Sequence of chain B:
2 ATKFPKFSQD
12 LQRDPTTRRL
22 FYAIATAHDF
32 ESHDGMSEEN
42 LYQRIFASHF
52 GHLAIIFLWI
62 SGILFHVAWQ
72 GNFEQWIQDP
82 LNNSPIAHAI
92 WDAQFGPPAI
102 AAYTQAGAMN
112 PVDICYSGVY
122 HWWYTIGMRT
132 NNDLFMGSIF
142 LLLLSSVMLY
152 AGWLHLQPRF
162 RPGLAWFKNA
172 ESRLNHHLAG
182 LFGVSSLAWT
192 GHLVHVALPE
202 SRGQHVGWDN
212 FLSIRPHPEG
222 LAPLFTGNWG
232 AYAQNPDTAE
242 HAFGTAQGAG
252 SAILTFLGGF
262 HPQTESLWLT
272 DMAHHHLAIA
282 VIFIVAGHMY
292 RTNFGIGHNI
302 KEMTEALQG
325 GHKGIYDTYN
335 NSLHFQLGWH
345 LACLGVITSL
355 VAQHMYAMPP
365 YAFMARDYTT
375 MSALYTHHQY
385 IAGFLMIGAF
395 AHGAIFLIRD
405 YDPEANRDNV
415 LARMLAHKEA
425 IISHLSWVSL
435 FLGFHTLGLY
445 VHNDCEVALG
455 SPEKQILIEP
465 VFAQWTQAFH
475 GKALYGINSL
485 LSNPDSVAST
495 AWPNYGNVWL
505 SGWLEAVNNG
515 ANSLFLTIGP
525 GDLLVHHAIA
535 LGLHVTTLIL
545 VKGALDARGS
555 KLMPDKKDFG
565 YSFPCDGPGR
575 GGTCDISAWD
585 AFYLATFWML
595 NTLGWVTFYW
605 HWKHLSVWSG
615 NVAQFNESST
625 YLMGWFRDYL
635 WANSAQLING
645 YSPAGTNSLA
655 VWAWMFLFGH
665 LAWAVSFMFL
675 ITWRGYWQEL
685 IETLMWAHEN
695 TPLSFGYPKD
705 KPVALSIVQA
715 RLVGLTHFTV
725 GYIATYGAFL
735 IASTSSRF

These two protein chains interact to form a complex.

Contacts between the two chains:
Residue P98 in chain B contacts residue T5 in chain A (closest heavy-atom distance 4.0 Å).
Residue D704 in chain B is in contact with residue E41 in chain A (closest heavy-atom distance 2.9 Å).
Residue K4 in chain B contacts residue R42 in chain A (closest heavy-atom distance 3.0 Å).
Residue L21 in chain B interacts with residue E41 in chain A (closest heavy-atom distance 4.3 Å).
Residue A94 in chain B contacts residue L7 in chain A (closest heavy-atom distance 3.6 Å).
Residue N111 in chain B is in contact with residue G9 in chain A (closest heavy-atom distance 4.0 Å).
Residue N111 in chain B is in contact with residue A10 in chain A (closest heavy-atom distance 3.1 Å).
Residue D93 in chain B is in contact with residue L7 in chain A (closest heavy-atom distance 3.5 Å).
Residue I101 in chain B is in contact with residue Q6 in chain A (closest heavy-atom distance 3.7 Å).
Residue T3 in chain B contacts residue R42 in chain A (closest heavy-atom distance 3.5 Å).
Residue W92 in chain B contacts residue Y11 in chain A (closest heavy-atom distance 3.9 Å).
Residue T105 in chain B is in contact with residue M4 in chain A (closest heavy-atom distance 3.9 Å).
Residue I101 in chain B is in contact with residue D3 in chain A (closest heavy-atom distance 3.6 Å).
Residue P112 in chain B is in contact with residue T8 in chain A (closest heavy-atom distance 4.4 Å).
Residue K703 in chain B is in contact with residue E41 in chain A (closest heavy-atom distance 2.9 Å).
Residue W70 in chain B contacts residue Y11 in chain A (closest heavy-atom distance 3.3 Å).
Residue W92 in chain B contacts residue T8 in chain A (closest heavy-atom distance 3.9 Å).
Residue F5 in chain B is in contact with residue R42 in chain A (closest heavy-atom distance 4.6 Å).
Residue W92 in chain B is in contact with residue I21 in chain A (closest heavy-atom distance 3.7 Å).
Residue P112 in chain B contacts residue L7 in chain A (closest heavy-atom distance 4.3 Å).
Residue Q71 in chain B is in contact with residue P17 in chain A (closest heavy-atom distance 4.4 Å).
Residue I101 in chain B is in contact with residue M4 in chain A (closest heavy-atom distance 3.8 Å).
Residue R20 in chain B contacts residue E41 in chain A (closest heavy-atom distance 3.4 Å).
Residue W70 in chain B contacts residue L16 in chain A (closest heavy-atom distance 4.3 Å).
Residue F5 in chain B is in contact with residue I40 in chain A (closest heavy-atom distance 3.6 Å).
Residue K703 in chain B interacts with residue E43 in chain A (closest heavy-atom distance 3.7 Å).
Residue M110 in chain B interacts with residue T8 in chain A (closest heavy-atom distance 3.7 Å).
Residue N111 in chain B contacts residue T8 in chain A (closest heavy-atom distance 3.4 Å).
Residue W70 in chain B is in contact with residue A12 in chain A (closest heavy-atom distance 2.4 Å).
Residue W92 in chain B interacts with residue L7 in chain A (closest heavy-atom distance 3.6 Å).
Residue W92 in chain B interacts with residue W18 in chain A (closest heavy-atom distance 3.6 Å).
Residue L21 in chain B contacts residue I40 in chain A (closest heavy-atom distance 3.7 Å).
Residue F5 in chain B contacts residue W39 in chain A (closest heavy-atom distance 3.6 Å).
Residue A90 in chain B is in contact with residue Y11 in chain A (closest heavy-atom distance 3.6 Å).
Residue Q71 in chain B contacts residue Y11 in chain A (closest heavy-atom distance 3.7 Å).
Residue W92 in chain B interacts with residue P14 in chain A (closest heavy-atom distance 4.2 Å).
Residue M110 in chain B contacts residue D3 in chain A (closest heavy-atom distance 3.1 Å).
Residue A2 in chain B interacts with residue E43 in chain A (closest heavy-atom distance 3.3 Å).
Residue W92 in chain B is in contact with residue P17 in chain A (closest heavy-atom distance 3.3 Å).
Residue K4 in chain B contacts residue E43 in chain A (closest heavy-atom distance 4.0 Å).
Residue W70 in chain B is in contact with residue P17 in chain A (closest heavy-atom distance 4.3 Å).
Residue I91 in chain B interacts with residue L7 in chain A (closest heavy-atom distance 3.7 Å).
Residue T3 in chain B is in contact with residue I40 in chain A (closest heavy-atom distance 4.4 Å).
Residue K703 in chain B interacts with residue R42 in chain A (closest heavy-atom distance 5.0 Å).
Residue T105 in chain B interacts with residue D3 in chain A (closest heavy-atom distance 4.5 Å).
Residue I101 in chain B contacts residue L7 in chain A (closest heavy-atom distance 4.1 Å).
Residue A2 in chain B interacts with residue R42 in chain A (closest heavy-atom distance 4.8 Å).
Residue M110 in chain B interacts with residue A10 in chain A (closest heavy-atom distance 3.7 Å).
Residue N111 in chain B is in contact with residue Y11 in chain A (closest heavy-atom distance 3.6 Å).
Residue T3 in chain B is in contact with residue E41 in chain A (closest heavy-atom distance 4.4 Å).
Residue W92 in chain B is in contact with residue G9 in chain A (closest heavy-atom distance 4.6 Å).
Residue A102 in chain B is in contact with residue M4 in chain A (closest heavy-atom distance 3.7 Å).
Residue R20 in chain B is in contact with residue I40 in chain A (closest heavy-atom distance 2.8 Å).
Residue P98 in chain B is in contact with residue M4 in chain A (closest heavy-atom distance 3.5 Å).
Residue I101 in chain B contacts residue T5 in chain A (closest heavy-atom distance 4.0 Å).
Residue W70 in chain B is in contact with residue A13 in chain A (closest heavy-atom distance 3.9 Å).
Residue T3 in chain B contacts residue E43 in chain A (closest heavy-atom distance 4.2 Å).

Sequence of chain A:
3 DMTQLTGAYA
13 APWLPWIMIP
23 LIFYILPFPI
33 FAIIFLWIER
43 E